Sequence of the second protein:
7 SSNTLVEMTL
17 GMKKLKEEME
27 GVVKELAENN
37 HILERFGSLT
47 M

Interface contacts:
Residue L33 in the first protein contacts residue V28 in the second protein (closest heavy-atom distance 3.8 Å).
Residue M23 in the first protein contacts residue L21 in the second protein (closest heavy-atom distance 4.5 Å).
Residue N41 in the first protein interacts with residue N35 in the second protein (closest heavy-atom distance 2.7 Å).
Residue N30 in the first protein interacts with residue E24 in the second protein (closest heavy-atom distance 3.8 Å).
Residue L51 in the first protein contacts residue F42 in the second protein (closest heavy-atom distance 3.7 Å).
Residue N30 in the first protein interacts with residue L21 in the second protein (closest heavy-atom distance 3.6 Å).
Residue L19 in the first protein contacts residue M14 in the second protein (closest heavy-atom distance 3.5 Å).
Residue K45 in the first protein contacts residue I38 in the second protein (closest heavy-atom distance 3.7 Å).
Residue P16 in the first protein is in contact with residue T10 in the second protein (closest heavy-atom distance 3.8 Å).
Residue F48 in the first protein contacts residue R41 in the second protein (closest heavy-atom distance 3.8 Å).
Residue L26 in the first protein interacts with residue L21 in the second protein (closest heavy-atom distance 3.9 Å).
Residue L51 in the first protein interacts with residue L45 in the second protein (closest heavy-atom distance 3.9 Å).
Residue K24 in the first protein interacts with residue K20 in the second protein (closest heavy-atom distance 4.7 Å).
Residue M44 in the first protein contacts residue I38 in the second protein (closest heavy-atom distance 4.0 Å).
Residue M37 in the first protein contacts residue V28 in the second protein (closest heavy-atom distance 3.8 Å).
Residue L20 in the first protein interacts with residue N9 in the second protein (closest heavy-atom distance 4.7 Å).
Residue L20 in the first protein contacts residue M14 in the second protein (closest heavy-atom distance 3.8 Å).
Residue N30 in the first protein is in contact with residue V28 in the second protein (closest heavy-atom distance 3.9 Å).
Residue H31 in the first protein contacts residue E24 in the second protein (closest heavy-atom distance 3.0 Å).
Residue N41 in the first protein is in contact with residue E34 in the second protein (closest heavy-atom distance 3.4 Å).
Residue L27 in the first protein interacts with residue K20 in the second protein (closest heavy-atom distance 3.8 Å).
Residue N30 in the first protein interacts with residue M25 in the second protein (closest heavy-atom distance 3.4 Å).
Residue L20 in the first protein is in contact with residue T10 in the second protein (closest heavy-atom distance 4.3 Å).
Residue M37 in the first protein contacts residue E31 in the second protein (closest heavy-atom distance 3.6 Å).
Residue N41 in the first protein interacts with residue E31 in the second protein (closest heavy-atom distance 2.9 Å).
Residue M37 in the first protein interacts with residue L32 in the second protein (closest heavy-atom distance 4.4 Å).
Residue M23 in the first protein interacts with residue M18 in the second protein (closest heavy-atom distance 3.8 Å).
Residue M44 in the first protein contacts residue N35 in the second protein (closest heavy-atom distance 4.2 Å).
Residue M44 in the first protein interacts with residue F42 in the second protein (closest heavy-atom distance 3.7 Å).
Residue P16 in the first protein contacts residue M14 in the second protein (closest heavy-atom distance 3.5 Å).
Residue N40 in the first protein is in contact with residue N35 in the second protein (closest heavy-atom distance 4.7 Å).
Residue L20 in the first protein is in contact with residue E13 in the second protein (closest heavy-atom distance 3.7 Å).
Residue S52 in the first protein is in contact with residue L45 in the second protein (closest heavy-atom distance 4.0 Å).
Residue M23 in the first protein interacts with residue E13 in the second protein (closest heavy-atom distance 4.9 Å).
Residue N41 in the first protein contacts residue I38 in the second protein (closest heavy-atom distance 3.8 Å).
Residue K38 in the first protein interacts with residue E31 in the second protein (closest heavy-atom distance 3.2 Å).
Residue K34 in the first protein interacts with residue E31 in the second protein (closest heavy-atom distance 4.0 Å).
Residue R47 in the first protein is in contact with residue F42 in the second protein (closest heavy-atom distance 4.3 Å).
Residue M23 in the first protein is in contact with residue G17 in the second protein (closest heavy-atom distance 4.6 Å).
Residue K45 in the first protein is in contact with residue E34 in the second protein (closest heavy-atom distance 3.1 Å).
Residue T55 in the first protein contacts residue L45 in the second protein (closest heavy-atom distance 4.7 Å).
Residue F48 in the first protein contacts residue L45 in the second protein (closest heavy-atom distance 4.0 Å).
Residue L27 in the first protein interacts with residue E24 in the second protein (closest heavy-atom distance 3.9 Å).
Residue F48 in the first protein contacts residue I38 in the second protein (closest heavy-atom distance 5.0 Å).
Residue M23 in the first protein interacts with residue M14 in the second protein (closest heavy-atom distance 3.6 Å).
Residue N41 in the first protein interacts with residue L32 in the second protein (closest heavy-atom distance 5.0 Å).
Residue K34 in the first protein interacts with residue V28 in the second protein (closest heavy-atom distance 3.6 Å).
Residue F48 in the first protein interacts with residue F42 in the second protein (closest heavy-atom distance 3.9 Å).
Residue K34 in the first protein is in contact with residue G27 in the second protein (closest heavy-atom distance 3.5 Å).
Residue L27 in the first protein is in contact with residue L21 in the second protein (closest heavy-atom distance 3.9 Å).
Residue K34 in the first protein is in contact with residue E24 in the second protein (closest heavy-atom distance 3.1 Å).
Residue M44 in the first protein interacts with residue L39 in the second protein (closest heavy-atom distance 3.5 Å).

These two protein chains interact to form a complex.

Sequence of the first protein:
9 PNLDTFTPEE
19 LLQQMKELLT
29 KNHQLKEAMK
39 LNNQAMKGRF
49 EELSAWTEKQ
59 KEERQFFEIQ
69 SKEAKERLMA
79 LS